Interface contacts:
Residue Y158 in protein 1 interacts with residue V5 in protein 2 (closest heavy-atom distance 4.3 Å).
Residue N180 in protein 1 is in contact with residue G6 in protein 2 (closest heavy-atom distance 2.5 Å).
Residue R138 in protein 1 is in contact with residue G7 in protein 2 (closest heavy-atom distance 4.4 Å).
Residue G176 in protein 1 is in contact with residue G6 in protein 2 (closest heavy-atom distance 4.7 Å).
Residue Y137 in protein 1 contacts residue V5 in protein 2 (closest heavy-atom distance 4.7 Å).
Residue G176 in protein 1 is in contact with residue G7 in protein 2 (closest heavy-atom distance 4.8 Å).
Residue Y137 in protein 1 is in contact with residue G6 in protein 2 (closest heavy-atom distance 4.3 Å).
Residue Y158 in protein 1 interacts with residue G7 in protein 2 (closest heavy-atom distance 3.1 Å).
Residue L148 in protein 1 is in contact with residue V5 in protein 2 (closest heavy-atom distance 4.8 Å).
Residue N180 in protein 1 contacts residue G7 in protein 2 (closest heavy-atom distance 4.6 Å).
Residue N325 in protein 1 is in contact with residue V3 in protein 2 (closest heavy-atom distance 3.5 Å).
Residue Q74 in protein 1 contacts residue V3 in protein 2 (closest heavy-atom distance 5.0 Å).
Residue M141 in protein 1 is in contact with residue V3 in protein 2 (closest heavy-atom distance 4.9 Å).
Residue R138 in protein 1 is in contact with residue G6 in protein 2 (closest heavy-atom distance 3.6 Å).
Residue V145 in protein 1 is in contact with residue G7 in protein 2 (closest heavy-atom distance 4.1 Å).
Residue V145 in protein 1 interacts with residue V5 in protein 2 (closest heavy-atom distance 3.8 Å).
Residue M133 in protein 1 interacts with residue G6 in protein 2 (closest heavy-atom distance 3.9 Å).
Residue Q74 in protein 1 interacts with residue V5 in protein 2 (closest heavy-atom distance 3.9 Å).
Residue V144 in protein 1 interacts with residue V5 in protein 2 (closest heavy-atom distance 4.7 Å).
Residue M141 in protein 1 contacts residue V5 in protein 2 (closest heavy-atom distance 3.4 Å).

Sequence of protein 2:
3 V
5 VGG

This data describes a binding interaction between two proteins.

Sequence of protein 1:
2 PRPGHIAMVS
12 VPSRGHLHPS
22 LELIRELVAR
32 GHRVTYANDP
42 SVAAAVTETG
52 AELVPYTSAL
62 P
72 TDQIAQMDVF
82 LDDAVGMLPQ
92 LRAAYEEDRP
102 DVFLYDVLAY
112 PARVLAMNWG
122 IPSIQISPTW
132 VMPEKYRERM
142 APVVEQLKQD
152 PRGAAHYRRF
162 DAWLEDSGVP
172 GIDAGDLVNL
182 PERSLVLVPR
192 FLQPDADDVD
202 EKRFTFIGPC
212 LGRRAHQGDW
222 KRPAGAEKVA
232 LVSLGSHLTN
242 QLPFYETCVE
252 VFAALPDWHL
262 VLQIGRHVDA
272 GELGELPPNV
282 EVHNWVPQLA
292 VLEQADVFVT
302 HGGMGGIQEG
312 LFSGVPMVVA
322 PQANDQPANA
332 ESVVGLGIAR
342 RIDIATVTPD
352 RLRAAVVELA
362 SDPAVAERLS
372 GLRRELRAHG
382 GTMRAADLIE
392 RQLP